This data describes a binding interaction between two proteins.

Sequence of the first protein:
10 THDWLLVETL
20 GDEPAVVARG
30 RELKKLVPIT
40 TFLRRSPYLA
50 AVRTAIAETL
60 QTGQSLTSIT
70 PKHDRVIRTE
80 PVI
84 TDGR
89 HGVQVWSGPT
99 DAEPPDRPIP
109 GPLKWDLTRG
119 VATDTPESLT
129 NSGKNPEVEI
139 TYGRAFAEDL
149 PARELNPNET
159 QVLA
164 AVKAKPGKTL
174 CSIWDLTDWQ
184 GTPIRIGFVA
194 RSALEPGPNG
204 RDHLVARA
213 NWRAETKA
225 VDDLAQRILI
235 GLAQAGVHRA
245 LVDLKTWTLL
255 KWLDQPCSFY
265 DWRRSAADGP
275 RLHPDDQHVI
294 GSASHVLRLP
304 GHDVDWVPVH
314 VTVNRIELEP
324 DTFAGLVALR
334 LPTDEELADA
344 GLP

Contacts between the two chains:
Residue A229 in the first protein contacts residue A229 in the second protein (closest heavy-atom distance 3.7 Å).
Residue L329 in the first protein contacts residue L236 in the second protein (closest heavy-atom distance 3.6 Å).
Residue L321 in the first protein contacts residue R231 in the second protein (closest heavy-atom distance 2.8 Å).
Residue L329 in the first protein is in contact with residue I232 in the second protein (closest heavy-atom distance 3.9 Å).
Residue I232 in the first protein is in contact with residue L257 in the second protein (closest heavy-atom distance 4.0 Å).
Residue N156 in the first protein is in contact with residue D226 in the second protein (closest heavy-atom distance 2.7 Å).
Residue I319 in the first protein interacts with residue R231 in the second protein (closest heavy-atom distance 3.5 Å).
Residue A229 in the first protein interacts with residue L233 in the second protein (closest heavy-atom distance 4.0 Å).
Residue D226 in the first protein is in contact with residue N156 in the second protein (closest heavy-atom distance 2.8 Å).
Residue L321 in the first protein interacts with residue L228 in the second protein (closest heavy-atom distance 4.0 Å).
Residue T158 in the first protein interacts with residue R231 in the second protein (closest heavy-atom distance 3.9 Å).
Residue L228 in the first protein is in contact with residue E157 in the second protein (closest heavy-atom distance 3.9 Å).
Residue R231 in the first protein contacts residue E322 in the second protein (closest heavy-atom distance 4.0 Å).
Residue R231 in the first protein is in contact with residue E320 in the second protein (closest heavy-atom distance 2.9 Å).
Residue D226 in the first protein contacts residue T158 in the second protein (closest heavy-atom distance 3.9 Å).
Residue A229 in the first protein is in contact with residue L153 in the second protein (closest heavy-atom distance 3.7 Å).
Residue I319 in the first protein interacts with residue I232 in the second protein (closest heavy-atom distance 3.8 Å).
Residue R318 in the first protein is in contact with residue G235 in the second protein (closest heavy-atom distance 3.6 Å).
Residue L153 in the first protein interacts with residue A229 in the second protein (closest heavy-atom distance 3.7 Å).
Residue L257 in the first protein contacts residue I232 in the second protein (closest heavy-atom distance 4.1 Å).
Residue R231 in the first protein is in contact with residue L321 in the second protein (closest heavy-atom distance 3.0 Å).
Residue P155 in the first protein is in contact with residue D226 in the second protein (closest heavy-atom distance 3.3 Å).
Residue L228 in the first protein is in contact with residue L153 in the second protein (closest heavy-atom distance 4.0 Å).
Residue A229 in the first protein is in contact with residue D227 in the second protein (closest heavy-atom distance 4.0 Å).
Residue Q238 in the first protein contacts residue S295 in the second protein (closest heavy-atom distance 3.0 Å).
Residue E320 in the first protein contacts residue R231 in the second protein (closest heavy-atom distance 3.1 Å).
Residue L236 in the first protein contacts residue N317 in the second protein (closest heavy-atom distance 3.8 Å).
Residue G294 in the first protein contacts residue Q238 in the second protein (closest heavy-atom distance 3.2 Å).
Residue G235 in the first protein is in contact with residue I319 in the second protein (closest heavy-atom distance 3.8 Å).
Residue L236 in the first protein contacts residue L233 in the second protein (closest heavy-atom distance 4.1 Å).
Residue S295 in the first protein contacts residue Q238 in the second protein (closest heavy-atom distance 2.8 Å).
Residue T158 in the first protein contacts residue L228 in the second protein (closest heavy-atom distance 3.4 Å).
Residue R231 in the first protein is in contact with residue I319 in the second protein (closest heavy-atom distance 3.7 Å).
Residue L228 in the first protein contacts residue T158 in the second protein (closest heavy-atom distance 3.4 Å).
Residue D227 in the first protein interacts with residue A229 in the second protein (closest heavy-atom distance 4.2 Å).
Residue D227 in the first protein interacts with residue D227 in the second protein (closest heavy-atom distance 3.8 Å).
Residue I319 in the first protein is in contact with residue G235 in the second protein (closest heavy-atom distance 3.6 Å).
Residue L153 in the first protein contacts residue L228 in the second protein (closest heavy-atom distance 3.9 Å).
Residue N317 in the first protein contacts residue G235 in the second protein (closest heavy-atom distance 3.5 Å).
Residue D226 in the first protein interacts with residue P155 in the second protein (closest heavy-atom distance 3.2 Å).
Residue L228 in the first protein interacts with residue L321 in the second protein (closest heavy-atom distance 3.8 Å).
Residue E322 in the first protein is in contact with residue R231 in the second protein (closest heavy-atom distance 4.0 Å).
Residue L233 in the first protein contacts residue A229 in the second protein (closest heavy-atom distance 3.9 Å).
Residue L228 in the first protein contacts residue L161 in the second protein (closest heavy-atom distance 3.7 Å).
Residue N317 in the first protein interacts with residue L236 in the second protein (closest heavy-atom distance 3.8 Å).
Residue Q230 in the first protein interacts with residue A229 in the second protein (closest heavy-atom distance 3.5 Å).
Residue A229 in the first protein contacts residue Q230 in the second protein (closest heavy-atom distance 3.5 Å).
Residue L233 in the first protein contacts residue I232 in the second protein (closest heavy-atom distance 3.7 Å).
Residue L236 in the first protein contacts residue L236 in the second protein (closest heavy-atom distance 3.9 Å).
Residue I232 in the first protein is in contact with residue I319 in the second protein (closest heavy-atom distance 3.8 Å).
Residue L233 in the first protein interacts with residue L233 in the second protein (closest heavy-atom distance 3.6 Å).
Residue E157 in the first protein interacts with residue L228 in the second protein (closest heavy-atom distance 4.1 Å).
Residue I232 in the first protein is in contact with residue L233 in the second protein (closest heavy-atom distance 3.6 Å).
Residue L161 in the first protein is in contact with residue L228 in the second protein (closest heavy-atom distance 3.6 Å).
Residue G235 in the first protein is in contact with residue N317 in the second protein (closest heavy-atom distance 3.4 Å).
Residue D226 in the first protein contacts residue Q159 in the second protein (closest heavy-atom distance 3.8 Å).
Residue L236 in the first protein contacts residue L329 in the second protein (closest heavy-atom distance 3.5 Å).
Residue L233 in the first protein contacts residue L236 in the second protein (closest heavy-atom distance 4.2 Å).
Residue I232 in the first protein interacts with residue L329 in the second protein (closest heavy-atom distance 4.1 Å).
Residue G235 in the first protein interacts with residue R318 in the second protein (closest heavy-atom distance 3.6 Å).

Sequence of the second protein:
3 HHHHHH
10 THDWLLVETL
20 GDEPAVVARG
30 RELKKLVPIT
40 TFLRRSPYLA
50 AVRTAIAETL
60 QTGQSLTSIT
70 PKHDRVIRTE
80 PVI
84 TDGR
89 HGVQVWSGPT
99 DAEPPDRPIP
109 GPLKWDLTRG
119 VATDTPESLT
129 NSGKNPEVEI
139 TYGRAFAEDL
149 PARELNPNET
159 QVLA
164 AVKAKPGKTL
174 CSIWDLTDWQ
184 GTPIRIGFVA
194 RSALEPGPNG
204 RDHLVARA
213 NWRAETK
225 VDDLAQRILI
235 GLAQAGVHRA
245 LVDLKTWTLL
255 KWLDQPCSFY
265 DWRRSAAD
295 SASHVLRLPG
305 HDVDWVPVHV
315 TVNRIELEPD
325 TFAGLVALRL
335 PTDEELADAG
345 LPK